These two protein chains interact to form a complex.

Residue-level contacts at the interface:
Residue P62 in protein 1 is in contact with residue K94 in protein 2 (closest heavy-atom distance 3.6 Å).
Residue P62 in protein 1 is in contact with residue A96 in protein 2 (closest heavy-atom distance 3.8 Å).
Residue L86 in protein 1 contacts residue L150 in protein 2 (closest heavy-atom distance 3.1 Å).
Residue T61 in protein 1 interacts with residue K94 in protein 2 (closest heavy-atom distance 3.6 Å).
Residue I78 in protein 1 interacts with residue K152 in protein 2 (closest heavy-atom distance 2.1 Å).
Residue K71 in protein 1 interacts with residue T52 in protein 2 (closest heavy-atom distance 3.5 Å).
Residue M59 in protein 1 contacts residue N101 in protein 2 (closest heavy-atom distance 3.5 Å).
Residue D50 in protein 1 is in contact with residue E22 in protein 2 (closest heavy-atom distance 3.6 Å).
Residue D50 in protein 1 interacts with residue I21 in protein 2 (closest heavy-atom distance 3.4 Å).
Residue K7 in protein 1 interacts with residue Q3 in protein 2 (closest heavy-atom distance 2.9 Å).
Residue D76 in protein 1 interacts with residue H53 in protein 2 (closest heavy-atom distance 3.7 Å).
Residue N75 in protein 1 interacts with residue R147 in protein 2 (closest heavy-atom distance 3.0 Å).
Residue Q82 in protein 1 interacts with residue H151 in protein 2 (closest heavy-atom distance 3.4 Å).
Residue R80 in protein 1 is in contact with residue N154 in protein 2 (closest heavy-atom distance 3.5 Å).
Residue Y67 in protein 1 is in contact with residue G31 in protein 2 (closest heavy-atom distance 2.6 Å).
Residue E47 in protein 1 interacts with residue Q17 in protein 2 (closest heavy-atom distance 2.8 Å).
Residue I78 in protein 1 contacts residue P149 in protein 2 (closest heavy-atom distance 3.4 Å).
Residue V9 in protein 1 is in contact with residue Q3 in protein 2 (closest heavy-atom distance 4.0 Å).
Residue L65 in protein 1 contacts residue S27 in protein 2 (closest heavy-atom distance 3.4 Å).
Residue L57 in protein 1 is in contact with residue N101 in protein 2 (closest heavy-atom distance 3.2 Å).
Residue T8 in protein 1 contacts residue Q3 in protein 2 (closest heavy-atom distance 2.9 Å).
Residue Y67 in protein 1 interacts with residue P47 in protein 2 (closest heavy-atom distance 3.3 Å).
Residue P6 in protein 1 interacts with residue Q3 in protein 2 (closest heavy-atom distance 2.3 Å).
Residue R58 in protein 1 is in contact with residue R104 in protein 2 (closest heavy-atom distance 3.7 Å).
Residue G60 in protein 1 contacts residue N101 in protein 2 (closest heavy-atom distance 2.6 Å).
Residue P73 in protein 1 interacts with residue K80 in protein 2 (closest heavy-atom distance 3.3 Å).
Residue N75 in protein 1 is in contact with residue K152 in protein 2 (closest heavy-atom distance 3.1 Å).
Residue D89 in protein 1 contacts residue L150 in protein 2 (closest heavy-atom distance 3.8 Å).
Residue P79 in protein 1 interacts with residue K152 in protein 2 (closest heavy-atom distance 3.4 Å).
Residue T8 in protein 1 interacts with residue D7 in protein 2 (closest heavy-atom distance 3.0 Å).
Residue N75 in protein 1 interacts with residue N148 in protein 2 (closest heavy-atom distance 2.9 Å).
Residue V9 in protein 1 is in contact with residue Y6 in protein 2 (closest heavy-atom distance 2.9 Å).
Residue R58 in protein 1 contacts residue Q103 in protein 2 (closest heavy-atom distance 2.9 Å).
Residue Y67 in protein 1 contacts residue K46 in protein 2 (closest heavy-atom distance 3.4 Å).
Residue R58 in protein 1 is in contact with residue N101 in protein 2 (closest heavy-atom distance 3.2 Å).
Residue V9 in protein 1 contacts residue Y4 in protein 2 (closest heavy-atom distance 3.8 Å).
Residue R70 in protein 1 interacts with residue P50 in protein 2 (closest heavy-atom distance 3.8 Å).
Residue R70 in protein 1 interacts with residue K51 in protein 2 (closest heavy-atom distance 3.5 Å).
Residue Y44 in protein 1 contacts residue Q17 in protein 2 (closest heavy-atom distance 3.0 Å).
Residue G60 in protein 1 is in contact with residue R104 in protein 2 (closest heavy-atom distance 3.3 Å).
Residue N75 in protein 1 is in contact with residue P149 in protein 2 (closest heavy-atom distance 3.1 Å).
Residue P62 in protein 1 interacts with residue L95 in protein 2 (closest heavy-atom distance 3.9 Å).
Residue R70 in protein 1 interacts with residue L83 in protein 2 (closest heavy-atom distance 3.4 Å).
Residue P73 in protein 1 contacts residue S84 in protein 2 (closest heavy-atom distance 3.6 Å).
Residue T8 in protein 1 contacts residue Y6 in protein 2 (closest heavy-atom distance 3.6 Å).
Residue S56 in protein 1 contacts residue F100 in protein 2 (closest heavy-atom distance 3.2 Å).
Residue T8 in protein 1 contacts residue A5 in protein 2 (closest heavy-atom distance 3.8 Å).
Residue I74 in protein 1 interacts with residue H53 in protein 2 (closest heavy-atom distance 3.4 Å).
Residue D76 in protein 1 interacts with residue K152 in protein 2 (closest heavy-atom distance 3.2 Å).
Residue Q82 in protein 1 is in contact with residue K152 in protein 2 (closest heavy-atom distance 3.1 Å).
Residue T61 in protein 1 is in contact with residue R104 in protein 2 (closest heavy-atom distance 4.0 Å).
Residue I78 in protein 1 interacts with residue L150 in protein 2 (closest heavy-atom distance 3.8 Å).
Residue L57 in protein 1 contacts residue F100 in protein 2 (closest heavy-atom distance 3.7 Å).
Residue V9 in protein 1 interacts with residue A5 in protein 2 (closest heavy-atom distance 3.5 Å).
Residue Y52 in protein 1 contacts residue E22 in protein 2 (closest heavy-atom distance 3.2 Å).
Residue I45 in protein 1 interacts with residue Q17 in protein 2 (closest heavy-atom distance 3.3 Å).
Residue L57 in protein 1 contacts residue Q103 in protein 2 (closest heavy-atom distance 3.6 Å).
Residue E46 in protein 1 is in contact with residue Q17 in protein 2 (closest heavy-atom distance 2.3 Å).
Residue L11 in protein 1 contacts residue Y6 in protein 2 (closest heavy-atom distance 3.6 Å).
Residue M59 in protein 1 contacts residue R104 in protein 2 (closest heavy-atom distance 3.5 Å).

Sequence of protein 1:
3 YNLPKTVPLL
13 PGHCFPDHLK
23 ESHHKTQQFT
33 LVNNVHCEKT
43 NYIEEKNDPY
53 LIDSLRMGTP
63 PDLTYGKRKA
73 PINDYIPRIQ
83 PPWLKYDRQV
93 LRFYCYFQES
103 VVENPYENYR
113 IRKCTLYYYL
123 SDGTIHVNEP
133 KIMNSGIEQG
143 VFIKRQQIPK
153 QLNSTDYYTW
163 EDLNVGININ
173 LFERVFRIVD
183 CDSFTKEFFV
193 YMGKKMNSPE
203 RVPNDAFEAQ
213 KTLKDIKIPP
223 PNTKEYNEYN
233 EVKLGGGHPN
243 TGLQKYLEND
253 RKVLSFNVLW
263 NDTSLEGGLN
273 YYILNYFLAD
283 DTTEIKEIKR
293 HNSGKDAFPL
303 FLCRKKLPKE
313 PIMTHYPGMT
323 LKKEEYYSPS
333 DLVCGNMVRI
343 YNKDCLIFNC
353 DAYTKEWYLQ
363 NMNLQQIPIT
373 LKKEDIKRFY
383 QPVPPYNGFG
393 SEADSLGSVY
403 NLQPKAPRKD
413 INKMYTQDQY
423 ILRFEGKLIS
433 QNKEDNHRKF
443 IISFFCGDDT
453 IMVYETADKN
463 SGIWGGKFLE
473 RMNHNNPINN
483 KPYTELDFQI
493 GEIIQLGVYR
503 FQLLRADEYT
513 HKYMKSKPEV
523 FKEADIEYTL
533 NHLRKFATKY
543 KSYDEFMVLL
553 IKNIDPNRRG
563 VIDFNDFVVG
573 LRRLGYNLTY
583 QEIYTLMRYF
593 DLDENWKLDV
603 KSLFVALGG

Sequence of protein 2:
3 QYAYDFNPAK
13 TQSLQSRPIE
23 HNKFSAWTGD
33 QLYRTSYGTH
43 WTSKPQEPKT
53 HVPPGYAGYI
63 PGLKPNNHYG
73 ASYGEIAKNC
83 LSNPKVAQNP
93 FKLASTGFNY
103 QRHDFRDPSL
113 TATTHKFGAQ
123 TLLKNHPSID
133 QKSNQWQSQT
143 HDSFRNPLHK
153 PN